The following describes two proteins that form a bound complex.

Sequence of protein 2:
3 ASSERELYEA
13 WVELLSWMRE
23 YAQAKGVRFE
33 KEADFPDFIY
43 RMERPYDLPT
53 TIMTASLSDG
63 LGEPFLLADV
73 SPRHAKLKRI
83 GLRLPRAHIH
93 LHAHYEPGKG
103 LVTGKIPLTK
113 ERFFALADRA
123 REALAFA

Interface contacts:
Residue E102 in protein 1 interacts with residue I108 in protein 2 (closest heavy-atom distance 3.4 Å).
Residue P108 in protein 1 contacts residue I91 in protein 2 (closest heavy-atom distance 4.5 Å).
Residue S68 in protein 1 is in contact with residue H90 in protein 2 (closest heavy-atom distance 3.3 Å).
Residue E110 in protein 1 is in contact with residue R121 in protein 2 (closest heavy-atom distance 3.1 Å).
Residue V73 in protein 1 interacts with residue A89 in protein 2 (closest heavy-atom distance 3.9 Å).
Residue Q120 in protein 1 is in contact with residue H90 in protein 2 (closest heavy-atom distance 4.7 Å).
Residue Y69 in protein 1 is in contact with residue H90 in protein 2 (closest heavy-atom distance 4.8 Å).
Residue P43 in protein 1 interacts with residue F128 in protein 2 (closest heavy-atom distance 4.3 Å).
Residue E110 in protein 1 contacts residue R114 in protein 2 (closest heavy-atom distance 2.3 Å).
Residue P108 in protein 1 interacts with residue H92 in protein 2 (closest heavy-atom distance 3.9 Å).
Residue G109 in protein 1 is in contact with residue R121 in protein 2 (closest heavy-atom distance 2.3 Å).
Residue F72 in protein 1 interacts with residue A125 in protein 2 (closest heavy-atom distance 4.4 Å).
Residue S65 in protein 1 contacts residue R88 in protein 2 (closest heavy-atom distance 4.2 Å).
Residue W40 in protein 1 is in contact with residue A125 in protein 2 (closest heavy-atom distance 3.5 Å).
Residue P74 in protein 1 contacts residue R121 in protein 2 (closest heavy-atom distance 3.4 Å).
Residue D98 in protein 1 contacts residue K107 in protein 2 (closest heavy-atom distance 4.0 Å).
Residue S65 in protein 1 contacts residue H90 in protein 2 (closest heavy-atom distance 4.7 Å).
Residue P43 in protein 1 interacts with residue L126 in protein 2 (closest heavy-atom distance 4.4 Å).
Residue F72 in protein 1 interacts with residue H90 in protein 2 (closest heavy-atom distance 4.7 Å).
Residue F72 in protein 1 interacts with residue L126 in protein 2 (closest heavy-atom distance 3.3 Å).
Residue V73 in protein 1 interacts with residue L126 in protein 2 (closest heavy-atom distance 4.0 Å).
Residue P74 in protein 1 contacts residue A125 in protein 2 (closest heavy-atom distance 3.3 Å).
Residue Y67 in protein 1 contacts residue H90 in protein 2 (closest heavy-atom distance 3.0 Å).
Residue P43 in protein 1 interacts with residue A125 in protein 2 (closest heavy-atom distance 4.0 Å).
Residue T101 in protein 1 is in contact with residue I108 in protein 2 (closest heavy-atom distance 3.5 Å).
Residue V111 in protein 1 interacts with residue R121 in protein 2 (closest heavy-atom distance 3.4 Å).
Residue P108 in protein 1 contacts residue L93 in protein 2 (closest heavy-atom distance 4.5 Å).
Residue F72 in protein 1 contacts residue R88 in protein 2 (closest heavy-atom distance 3.3 Å).
Residue G107 in protein 1 is in contact with residue R114 in protein 2 (closest heavy-atom distance 3.0 Å).
Residue G109 in protein 1 interacts with residue L93 in protein 2 (closest heavy-atom distance 4.5 Å).
Residue V73 in protein 1 interacts with residue I91 in protein 2 (closest heavy-atom distance 3.6 Å).
Residue Y70 in protein 1 is in contact with residue H90 in protein 2 (closest heavy-atom distance 3.2 Å).
Residue V73 in protein 1 contacts residue A125 in protein 2 (closest heavy-atom distance 4.4 Å).
Residue G105 in protein 1 is in contact with residue R114 in protein 2 (closest heavy-atom distance 3.9 Å).
Residue G109 in protein 1 contacts residue L118 in protein 2 (closest heavy-atom distance 4.5 Å).
Residue Y99 in protein 1 interacts with residue K107 in protein 2 (closest heavy-atom distance 4.9 Å).
Residue Q71 in protein 1 contacts residue A89 in protein 2 (closest heavy-atom distance 4.4 Å).
Residue I106 in protein 1 interacts with residue R114 in protein 2 (closest heavy-atom distance 3.5 Å).
Residue G105 in protein 1 is in contact with residue I108 in protein 2 (closest heavy-atom distance 3.6 Å).
Residue G109 in protein 1 is in contact with residue I91 in protein 2 (closest heavy-atom distance 3.5 Å).
Residue E47 in protein 1 contacts residue F128 in protein 2 (closest heavy-atom distance 4.9 Å).
Residue D98 in protein 1 contacts residue I108 in protein 2 (closest heavy-atom distance 5.0 Å).
Residue I106 in protein 1 is in contact with residue I108 in protein 2 (closest heavy-atom distance 4.9 Å).
Residue E110 in protein 1 contacts residue L118 in protein 2 (closest heavy-atom distance 4.5 Å).
Residue E102 in protein 1 is in contact with residue K107 in protein 2 (closest heavy-atom distance 3.6 Å).
Residue Q71 in protein 1 interacts with residue I91 in protein 2 (closest heavy-atom distance 4.3 Å).
Residue Q71 in protein 1 contacts residue H90 in protein 2 (closest heavy-atom distance 3.5 Å).
Residue V73 in protein 1 interacts with residue L86 in protein 2 (closest heavy-atom distance 4.6 Å).
Residue M61 in protein 1 contacts residue R88 in protein 2 (closest heavy-atom distance 3.5 Å).
Residue M61 in protein 1 interacts with residue F128 in protein 2 (closest heavy-atom distance 4.7 Å).
Residue V73 in protein 1 interacts with residue R121 in protein 2 (closest heavy-atom distance 4.4 Å).
Residue F72 in protein 1 interacts with residue A89 in protein 2 (closest heavy-atom distance 4.4 Å).

Sequence of protein 1:
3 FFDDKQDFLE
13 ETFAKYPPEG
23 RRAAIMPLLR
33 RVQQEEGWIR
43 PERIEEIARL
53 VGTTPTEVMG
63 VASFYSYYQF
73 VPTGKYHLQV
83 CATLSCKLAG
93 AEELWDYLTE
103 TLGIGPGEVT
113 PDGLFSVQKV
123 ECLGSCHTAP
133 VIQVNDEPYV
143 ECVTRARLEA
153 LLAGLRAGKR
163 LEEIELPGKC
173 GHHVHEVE